Sequence of protein 1:
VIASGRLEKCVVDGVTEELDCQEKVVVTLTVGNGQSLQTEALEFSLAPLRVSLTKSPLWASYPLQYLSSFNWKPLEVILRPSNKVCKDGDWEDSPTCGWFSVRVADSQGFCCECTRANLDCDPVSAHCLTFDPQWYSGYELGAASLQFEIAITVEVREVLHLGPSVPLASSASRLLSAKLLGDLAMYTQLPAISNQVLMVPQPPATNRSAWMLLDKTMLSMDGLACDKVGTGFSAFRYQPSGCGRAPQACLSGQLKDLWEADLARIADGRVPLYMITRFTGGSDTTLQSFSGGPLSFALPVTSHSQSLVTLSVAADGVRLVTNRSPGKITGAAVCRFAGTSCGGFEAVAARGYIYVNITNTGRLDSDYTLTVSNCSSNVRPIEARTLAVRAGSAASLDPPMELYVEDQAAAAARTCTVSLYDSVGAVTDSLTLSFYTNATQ

Sequence of protein 2:
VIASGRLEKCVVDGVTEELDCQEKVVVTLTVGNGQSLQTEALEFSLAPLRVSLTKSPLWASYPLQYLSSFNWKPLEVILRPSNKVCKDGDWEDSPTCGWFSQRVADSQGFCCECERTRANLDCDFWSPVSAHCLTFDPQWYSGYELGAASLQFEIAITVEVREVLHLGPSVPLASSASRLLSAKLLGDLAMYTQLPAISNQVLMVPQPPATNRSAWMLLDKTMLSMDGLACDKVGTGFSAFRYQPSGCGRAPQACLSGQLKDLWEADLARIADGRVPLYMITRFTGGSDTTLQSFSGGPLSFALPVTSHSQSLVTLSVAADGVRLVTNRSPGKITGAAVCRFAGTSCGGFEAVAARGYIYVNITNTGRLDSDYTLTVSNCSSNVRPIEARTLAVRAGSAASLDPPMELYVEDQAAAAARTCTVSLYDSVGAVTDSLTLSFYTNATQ

Interface contacts:
Residue P414 in protein 2 interacts with residue E526 in protein 1 (closest heavy-atom distance 3.2 Å).
Residue A206 in protein 2 contacts residue Q295 in protein 1 (closest heavy-atom distance 2.9 Å).
Residue Y358 in protein 2 is in contact with residue G364 in protein 1 (closest heavy-atom distance 3.4 Å).
Residue L415 in protein 2 interacts with residue E526 in protein 1 (closest heavy-atom distance 2.8 Å).
Residue P93 in protein 2 is in contact with residue R500 in protein 1 (closest heavy-atom distance 3.3 Å).
Residue L415 in protein 2 is in contact with residue Q528 in protein 1 (closest heavy-atom distance 3.4 Å).
Residue A205 in protein 2 is in contact with residue Q295 in protein 1 (closest heavy-atom distance 3.3 Å).
Residue E20 in protein 2 interacts with residue R483 in protein 1 (closest heavy-atom distance 2.8 Å).
Residue V14 in protein 2 interacts with residue T442 in protein 1 (closest heavy-atom distance 3.5 Å).
Residue Y358 in protein 2 interacts with residue R365 in protein 1 (closest heavy-atom distance 3.3 Å).
Residue N301 in protein 2 is in contact with residue A298 in protein 1 (closest heavy-atom distance 2.9 Å).
Residue Y201 in protein 2 contacts residue V468 in protein 1 (closest heavy-atom distance 3.5 Å).
Residue S354 in protein 2 contacts residue R365 in protein 1 (closest heavy-atom distance 3.4 Å).
Residue C13 in protein 2 is in contact with residue L440 in protein 1 (closest heavy-atom distance 2.8 Å).
Residue G17 in protein 2 contacts residue R483 in protein 1 (closest heavy-atom distance 2.8 Å).
Residue L208 in protein 2 interacts with residue Y293 in protein 1 (closest heavy-atom distance 2.8 Å).
Residue L287 in protein 2 contacts residue I5 in protein 1 (closest heavy-atom distance 3.5 Å).
Residue V272 in protein 2 interacts with residue A504 in protein 1 (closest heavy-atom distance 3.5 Å).
Residue Y96 in protein 2 interacts with residue V468 in protein 1 (closest heavy-atom distance 3.5 Å).
Residue G413 in protein 2 contacts residue E526 in protein 1 (closest heavy-atom distance 3.2 Å).
Residue F210 in protein 2 interacts with residue Y293 in protein 1 (closest heavy-atom distance 3.4 Å).
Residue S300 in protein 2 interacts with residue Q295 in protein 1 (closest heavy-atom distance 3.5 Å).
Residue D16 in protein 2 is in contact with residue L484 in protein 1 (closest heavy-atom distance 3.6 Å).
Residue T31 in protein 2 is in contact with residue I5 in protein 1 (closest heavy-atom distance 2.6 Å).
Residue G413 in protein 2 interacts with residue N498 in protein 1 (closest heavy-atom distance 3.3 Å).
Residue S207 in protein 2 contacts residue R500 in protein 1 (closest heavy-atom distance 3.3 Å).
Residue G17 in protein 2 contacts residue R444 in protein 1 (closest heavy-atom distance 3.3 Å).
Residue V15 in protein 2 is in contact with residue R444 in protein 1 (closest heavy-atom distance 3.1 Å).
Residue P273 in protein 2 is in contact with residue A504 in protein 1 (closest heavy-atom distance 3.5 Å).
Residue S207 in protein 2 is in contact with residue Y293 in protein 1 (closest heavy-atom distance 3.2 Å).
Residue L286 in protein 2 contacts residue Y293 in protein 1 (closest heavy-atom distance 3.4 Å).
Residue P414 in protein 2 interacts with residue N498 in protein 1 (closest heavy-atom distance 3.4 Å).
Residue L274 in protein 2 is in contact with residue S493 in protein 1 (closest heavy-atom distance 3.3 Å).
Residue L274 in protein 2 is in contact with residue Y541 in protein 1 (closest heavy-atom distance 3.5 Å).
Residue D289 in protein 2 interacts with residue A291 in protein 1 (closest heavy-atom distance 3.0 Å).
Residue Q95 in protein 2 is in contact with residue R385 in protein 1 (closest heavy-atom distance 3.4 Å).
Residue D16 in protein 2 is in contact with residue R444 in protein 1 (closest heavy-atom distance 3.2 Å).
Residue G288 in protein 2 contacts residue Y293 in protein 1 (closest heavy-atom distance 3.2 Å).
Residue Q95 in protein 2 contacts residue V468 in protein 1 (closest heavy-atom distance 3.5 Å).
Residue E11 in protein 2 is in contact with residue R439 in protein 1 (closest heavy-atom distance 3.2 Å).
Residue V15 in protein 2 contacts residue T442 in protein 1 (closest heavy-atom distance 2.9 Å).
Residue G17 in protein 2 contacts residue G482 in protein 1 (closest heavy-atom distance 3.6 Å).
Residue E11 in protein 2 is in contact with residue L440 in protein 1 (closest heavy-atom distance 3.0 Å).
Residue D289 in protein 2 contacts residue L290 in protein 1 (closest heavy-atom distance 3.5 Å).
Residue V15 in protein 2 interacts with residue L484 in protein 1 (closest heavy-atom distance 3.4 Å).
Residue V14 in protein 2 contacts residue R444 in protein 1 (closest heavy-atom distance 3.4 Å).
Residue P273 in protein 2 interacts with residue I502 in protein 1 (closest heavy-atom distance 3.1 Å).
Residue Q209 in protein 2 interacts with residue P501 in protein 1 (closest heavy-atom distance 3.4 Å).
Residue S207 in protein 2 is in contact with residue T294 in protein 1 (closest heavy-atom distance 2.8 Å).
Residue Y96 in protein 2 contacts residue Q561 in protein 1 (closest heavy-atom distance 3.2 Å).
Residue K336 in protein 2 is in contact with residue D335 in protein 1 (closest heavy-atom distance 3.5 Å).
Residue Y358 in protein 2 interacts with residue P360 in protein 1 (closest heavy-atom distance 3.2 Å).
Residue C13 in protein 2 contacts residue T442 in protein 1 (closest heavy-atom distance 2.9 Å).
Residue D289 in protein 2 contacts residue Y293 in protein 1 (closest heavy-atom distance 3.1 Å).
Residue S91 in protein 2 is in contact with residue R500 in protein 1 (closest heavy-atom distance 2.9 Å).
Residue P273 in protein 2 is in contact with residue T491 in protein 1 (closest heavy-atom distance 3.4 Å).
Residue Y92 in protein 2 interacts with residue R500 in protein 1 (closest heavy-atom distance 3.5 Å).
Residue Q95 in protein 2 interacts with residue V391 in protein 1 (closest heavy-atom distance 3.5 Å).
Residue Y201 in protein 2 interacts with residue Q528 in protein 1 (closest heavy-atom distance 3.2 Å).
Residue L287 in protein 2 contacts residue Q426 in protein 1 (closest heavy-atom distance 3.1 Å).

This data describes a binding interaction between two proteins.